Interface contacts:
Residue D40 in protein 2 contacts residue F170 in protein 1 (closest heavy-atom distance 3.1 Å).
Residue A38 in protein 2 contacts residue G171 in protein 1 (closest heavy-atom distance 2.9 Å).
Residue Y29 in protein 2 is in contact with residue A222 in protein 1 (closest heavy-atom distance 3.8 Å).
Residue Q473 in protein 2 interacts with residue R95 in protein 1 (closest heavy-atom distance 3.6 Å).
Residue Y1086 in protein 2 interacts with residue H72 in protein 1 (closest heavy-atom distance 3.6 Å).
Residue L45 in protein 2 is in contact with residue R75 in protein 1 (closest heavy-atom distance 3.3 Å).
Residue D40 in protein 2 contacts residue L169 in protein 1 (closest heavy-atom distance 3.7 Å).
Residue T30 in protein 2 is in contact with residue H45 in protein 1 (closest heavy-atom distance 3.6 Å).
Residue F1129 in protein 2 contacts residue H63 in protein 1 (closest heavy-atom distance 3.8 Å).
Residue T1121 in protein 2 contacts residue D69 in protein 1 (closest heavy-atom distance 2.6 Å).
Residue Q473 in protein 2 contacts residue H94 in protein 1 (closest heavy-atom distance 3.0 Å).
Residue V42 in protein 2 interacts with residue L169 in protein 1 (closest heavy-atom distance 3.3 Å).
Residue Q1137 in protein 2 is in contact with residue H58 in protein 1 (closest heavy-atom distance 3.2 Å).
Residue V42 in protein 2 contacts residue M74 in protein 1 (closest heavy-atom distance 3.7 Å).
Residue E48 in protein 2 interacts with residue R75 in protein 1 (closest heavy-atom distance 3.1 Å).
Residue Y1080 in protein 2 interacts with residue P79 in protein 1 (closest heavy-atom distance 3.3 Å).
Residue Y1080 in protein 2 is in contact with residue E78 in protein 1 (closest heavy-atom distance 3.5 Å).
Residue A1130 in protein 2 contacts residue L61 in protein 1 (closest heavy-atom distance 3.5 Å).
Residue F1142 in protein 2 contacts residue L60 in protein 1 (closest heavy-atom distance 3.5 Å).
Residue K1079 in protein 2 is in contact with residue H99 in protein 1 (closest heavy-atom distance 2.8 Å).
Residue D49 in protein 2 is in contact with residue R75 in protein 1 (closest heavy-atom distance 2.6 Å).
Residue Y1080 in protein 2 interacts with residue P77 in protein 1 (closest heavy-atom distance 3.5 Å).
Residue V39 in protein 2 is in contact with residue E168 in protein 1 (closest heavy-atom distance 3.8 Å).
Residue S1131 in protein 2 contacts residue E50 in protein 1 (closest heavy-atom distance 3.4 Å).
Residue K1139 in protein 2 contacts residue H59 in protein 1 (closest heavy-atom distance 3.5 Å).
Residue R471 in protein 2 is in contact with residue H94 in protein 1 (closest heavy-atom distance 3.4 Å).
Residue R472 in protein 2 interacts with residue H94 in protein 1 (closest heavy-atom distance 3.4 Å).
Residue L45 in protein 2 is in contact with residue M74 in protein 1 (closest heavy-atom distance 3.7 Å).
Residue T30 in protein 2 contacts residue R44 in protein 1 (closest heavy-atom distance 3.5 Å).
Residue N41 in protein 2 is in contact with residue L169 in protein 1 (closest heavy-atom distance 2.9 Å).
Residue R1082 in protein 2 contacts residue R75 in protein 1 (closest heavy-atom distance 3.2 Å).
Residue R1128 in protein 2 is in contact with residue Q64 in protein 1 (closest heavy-atom distance 3.2 Å).
Residue T1133 in protein 2 contacts residue K46 in protein 1 (closest heavy-atom distance 3.1 Å).
Residue N41 in protein 2 contacts residue L67 in protein 1 (closest heavy-atom distance 3.4 Å).
Residue Y1086 in protein 2 is in contact with residue Y76 in protein 1 (closest heavy-atom distance 3.5 Å).
Residue A1130 in protein 2 is in contact with residue E50 in protein 1 (closest heavy-atom distance 2.5 Å).
Residue Y29 in protein 2 contacts residue F42 in protein 1 (closest heavy-atom distance 3.4 Å).
Residue Q1137 in protein 2 is in contact with residue E50 in protein 1 (closest heavy-atom distance 3.0 Å).
Residue R1128 in protein 2 contacts residue H63 in protein 1 (closest heavy-atom distance 3.2 Å).
Residue R1128 in protein 2 is in contact with residue D69 in protein 1 (closest heavy-atom distance 2.6 Å).
Residue F1129 in protein 2 contacts residue Q64 in protein 1 (closest heavy-atom distance 2.9 Å).
Residue I32 in protein 2 contacts residue H45 in protein 1 (closest heavy-atom distance 3.8 Å).
Residue F1142 in protein 2 interacts with residue H59 in protein 1 (closest heavy-atom distance 3.4 Å).
Residue Y29 in protein 2 interacts with residue M218 in protein 1 (closest heavy-atom distance 3.1 Å).
Residue T1083 in protein 2 interacts with residue P77 in protein 1 (closest heavy-atom distance 2.6 Å).
Residue F1142 in protein 2 contacts residue F155 in protein 1 (closest heavy-atom distance 3.7 Å).
Residue T469 in protein 2 interacts with residue T90 in protein 1 (closest heavy-atom distance 3.5 Å).
Residue K1079 in protein 2 interacts with residue P77 in protein 1 (closest heavy-atom distance 3.5 Å).
Residue A1130 in protein 2 is in contact with residue Q64 in protein 1 (closest heavy-atom distance 3.6 Å).
Residue D1127 in protein 2 is in contact with residue Y66 in protein 1 (closest heavy-atom distance 2.8 Å).
Residue T469 in protein 2 contacts residue Q91 in protein 1 (closest heavy-atom distance 3.5 Å).
Residue T1083 in protein 2 interacts with residue Y76 in protein 1 (closest heavy-atom distance 2.9 Å).
Residue N41 in protein 2 interacts with residue E168 in protein 1 (closest heavy-atom distance 3.0 Å).
Residue K1139 in protein 2 interacts with residue H63 in protein 1 (closest heavy-atom distance 3.3 Å).
Residue R1082 in protein 2 contacts residue Y76 in protein 1 (closest heavy-atom distance 3.7 Å).
Residue Y29 in protein 2 contacts residue H45 in protein 1 (closest heavy-atom distance 2.9 Å).
Residue V39 in protein 2 contacts residue G171 in protein 1 (closest heavy-atom distance 3.8 Å).
Residue A1130 in protein 2 interacts with residue R163 in protein 1 (closest heavy-atom distance 2.6 Å).
Residue Y29 in protein 2 contacts residue P224 in protein 1 (closest heavy-atom distance 3.5 Å).
Residue Y29 in protein 2 interacts with residue R44 in protein 1 (closest heavy-atom distance 3.2 Å).

Sequence of protein 1:
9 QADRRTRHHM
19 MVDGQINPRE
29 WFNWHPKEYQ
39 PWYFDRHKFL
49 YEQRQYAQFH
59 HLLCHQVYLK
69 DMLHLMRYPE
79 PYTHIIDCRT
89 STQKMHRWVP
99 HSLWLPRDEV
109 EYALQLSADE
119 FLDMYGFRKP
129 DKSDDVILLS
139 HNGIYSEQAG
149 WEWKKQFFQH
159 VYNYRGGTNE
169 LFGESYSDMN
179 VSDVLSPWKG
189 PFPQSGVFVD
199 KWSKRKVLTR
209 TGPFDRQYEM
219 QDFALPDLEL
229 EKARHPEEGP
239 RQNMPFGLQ

These two protein chains interact to form a complex.

Sequence of protein 2:
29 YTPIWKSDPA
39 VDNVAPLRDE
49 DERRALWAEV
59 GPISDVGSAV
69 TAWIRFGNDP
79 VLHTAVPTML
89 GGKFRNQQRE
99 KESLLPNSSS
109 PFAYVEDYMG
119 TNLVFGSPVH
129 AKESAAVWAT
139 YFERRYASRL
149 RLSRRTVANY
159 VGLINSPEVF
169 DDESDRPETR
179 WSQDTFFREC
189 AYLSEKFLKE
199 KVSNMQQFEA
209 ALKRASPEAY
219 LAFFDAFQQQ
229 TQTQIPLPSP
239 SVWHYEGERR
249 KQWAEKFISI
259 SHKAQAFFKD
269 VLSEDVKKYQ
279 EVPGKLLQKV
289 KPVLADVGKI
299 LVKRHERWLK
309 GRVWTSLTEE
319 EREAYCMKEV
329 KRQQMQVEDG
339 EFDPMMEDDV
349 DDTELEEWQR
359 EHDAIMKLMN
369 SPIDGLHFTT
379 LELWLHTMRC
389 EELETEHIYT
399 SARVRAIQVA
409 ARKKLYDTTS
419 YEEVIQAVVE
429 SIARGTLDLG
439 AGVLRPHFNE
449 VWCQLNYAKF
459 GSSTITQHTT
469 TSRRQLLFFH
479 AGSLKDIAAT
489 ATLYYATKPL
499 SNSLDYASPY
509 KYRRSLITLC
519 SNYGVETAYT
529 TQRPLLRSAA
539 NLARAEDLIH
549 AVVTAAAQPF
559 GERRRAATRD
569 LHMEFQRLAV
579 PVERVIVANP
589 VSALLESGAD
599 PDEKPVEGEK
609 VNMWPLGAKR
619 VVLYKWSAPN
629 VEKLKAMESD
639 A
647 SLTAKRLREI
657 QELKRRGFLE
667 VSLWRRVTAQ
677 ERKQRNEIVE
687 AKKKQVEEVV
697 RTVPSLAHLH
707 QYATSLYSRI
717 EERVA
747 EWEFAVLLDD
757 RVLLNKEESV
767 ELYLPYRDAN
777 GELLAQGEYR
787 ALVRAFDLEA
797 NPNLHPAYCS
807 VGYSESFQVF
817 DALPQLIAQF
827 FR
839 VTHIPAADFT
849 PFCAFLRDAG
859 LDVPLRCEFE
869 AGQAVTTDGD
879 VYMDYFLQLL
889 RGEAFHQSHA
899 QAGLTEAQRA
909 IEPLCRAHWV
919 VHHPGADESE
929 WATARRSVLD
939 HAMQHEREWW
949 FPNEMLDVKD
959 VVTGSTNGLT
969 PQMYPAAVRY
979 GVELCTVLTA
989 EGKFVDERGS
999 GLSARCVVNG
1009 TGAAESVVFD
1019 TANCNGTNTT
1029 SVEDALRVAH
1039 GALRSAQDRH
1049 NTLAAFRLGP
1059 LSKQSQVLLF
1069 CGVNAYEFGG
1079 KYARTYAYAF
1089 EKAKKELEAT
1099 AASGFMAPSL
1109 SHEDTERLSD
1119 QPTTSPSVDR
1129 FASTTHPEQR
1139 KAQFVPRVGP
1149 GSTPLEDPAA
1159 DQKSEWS